Contacts between the two chains:
Residue S42 in chain A interacts with residue R24 in chain B (closest heavy-atom distance 3.8 Å).
Residue V95 in chain A is in contact with residue A10 in chain B (closest heavy-atom distance 3.8 Å).
Residue L120 in chain A is in contact with residue Q15 in chain B (closest heavy-atom distance 3.3 Å).
Residue F23 in chain A is in contact with residue L30 in chain B (closest heavy-atom distance 4.1 Å).
Residue L116 in chain A interacts with residue V11 in chain B (closest heavy-atom distance 3.6 Å).
Residue Q45 in chain A is in contact with residue R24 in chain B (closest heavy-atom distance 3.3 Å).
Residue A92 in chain A interacts with residue T13 in chain B (closest heavy-atom distance 3.7 Å).
Residue G117 in chain A contacts residue Q15 in chain B (closest heavy-atom distance 3.6 Å).
Residue T38 in chain A interacts with residue A23 in chain B (closest heavy-atom distance 3.7 Å).
Residue M113 in chain A is in contact with residue V14 in chain B (closest heavy-atom distance 3.3 Å).
Residue V95 in chain A interacts with residue R7 in chain B (closest heavy-atom distance 3.9 Å).
Residue E124 in chain A contacts residue I22 in chain B (closest heavy-atom distance 3.8 Å).
Residue T48 in chain A contacts residue A16 in chain B (closest heavy-atom distance 3.7 Å).
Residue P47 in chain A is in contact with residue A16 in chain B (closest heavy-atom distance 3.7 Å).
Residue K152 in chain A interacts with residue R28 in chain B (closest heavy-atom distance 2.9 Å).
Residue T48 in chain A contacts residue I12 in chain B (closest heavy-atom distance 3.4 Å).
Residue E118 in chain A contacts residue R19 in chain B (closest heavy-atom distance 3.4 Å).
Residue N46 in chain A interacts with residue Y17 in chain B (closest heavy-atom distance 3.9 Å).
Residue I89 in chain A contacts residue T13 in chain B (closest heavy-atom distance 3.9 Å).
Residue R41 in chain A interacts with residue R19 in chain B (closest heavy-atom distance 3.4 Å).
Residue A92 in chain A is in contact with residue W9 in chain B (closest heavy-atom distance 3.8 Å).
Residue N46 in chain A contacts residue G20 in chain B (closest heavy-atom distance 3.2 Å).
Residue L116 in chain A contacts residue Q15 in chain B (closest heavy-atom distance 2.9 Å).
Residue G44 in chain A contacts residue R24 in chain B (closest heavy-atom distance 3.6 Å).
Residue M149 in chain A contacts residue M21 in chain B (closest heavy-atom distance 3.3 Å).
Residue F93 in chain A contacts residue V14 in chain B (closest heavy-atom distance 3.1 Å).
Residue E124 in chain A contacts residue R19 in chain B (closest heavy-atom distance 4.0 Å).
Residue M148 in chain A is in contact with residue M21 in chain B (closest heavy-atom distance 3.3 Å).
Residue R41 in chain A interacts with residue R24 in chain B (closest heavy-atom distance 2.9 Å).
Residue G117 in chain A contacts residue V11 in chain B (closest heavy-atom distance 3.9 Å).
Residue K152 in chain A contacts residue R24 in chain B (closest heavy-atom distance 3.5 Å).
Residue F96 in chain A is in contact with residue V14 in chain B (closest heavy-atom distance 3.9 Å).
Residue E118 in chain A contacts residue Q15 in chain B (closest heavy-atom distance 2.6 Å).
Residue A151 in chain A interacts with residue R24 in chain B (closest heavy-atom distance 3.4 Å).
Residue E88 in chain A is in contact with residue W9 in chain B (closest heavy-atom distance 3.5 Å).
Residue G117 in chain A interacts with residue I12 in chain B (closest heavy-atom distance 3.6 Å).
Residue E88 in chain A contacts residue T13 in chain B (closest heavy-atom distance 3.8 Å).
Residue A92 in chain A contacts residue A10 in chain B (closest heavy-atom distance 3.5 Å).
Residue K119 in chain A is in contact with residue R19 in chain B (closest heavy-atom distance 4.0 Å).
Residue V95 in chain A interacts with residue H6 in chain B (closest heavy-atom distance 3.5 Å).
Residue S42 in chain A is in contact with residue A23 in chain B (closest heavy-atom distance 4.0 Å).
Residue L22 in chain A interacts with residue H27 in chain B (closest heavy-atom distance 3.7 Å).
Residue R41 in chain A interacts with residue A16 in chain B (closest heavy-atom distance 3.9 Å).
Residue N46 in chain A interacts with residue R24 in chain B (closest heavy-atom distance 3.1 Å).
Residue L22 in chain A contacts residue L30 in chain B (closest heavy-atom distance 3.8 Å).
Residue I89 in chain A contacts residue V14 in chain B (closest heavy-atom distance 3.6 Å).
Residue R41 in chain A is in contact with residue G20 in chain B (closest heavy-atom distance 3.4 Å).
Residue L120 in chain A interacts with residue R19 in chain B (closest heavy-atom distance 3.9 Å).
Residue V112 in chain A is in contact with residue V11 in chain B (closest heavy-atom distance 3.5 Å).
Residue R41 in chain A contacts residue A23 in chain B (closest heavy-atom distance 4.0 Å).
Residue F96 in chain A is in contact with residue A10 in chain B (closest heavy-atom distance 4.0 Å).
Residue S85 in chain A interacts with residue Y17 in chain B (closest heavy-atom distance 3.0 Å).
Residue S42 in chain A interacts with residue H27 in chain B (closest heavy-atom distance 3.1 Å).
Residue M113 in chain A interacts with residue Q15 in chain B (closest heavy-atom distance 3.2 Å).
Residue E88 in chain A interacts with residue Y17 in chain B (closest heavy-atom distance 2.9 Å).
Residue I89 in chain A is in contact with residue Y17 in chain B (closest heavy-atom distance 3.8 Å).
Residue M149 in chain A interacts with residue Y17 in chain B (closest heavy-atom distance 3.9 Å).
Residue M149 in chain A interacts with residue R24 in chain B (closest heavy-atom distance 2.9 Å).
Residue E118 in chain A interacts with residue I12 in chain B (closest heavy-atom distance 3.1 Å).
Residue E127 in chain A contacts residue I22 in chain B (closest heavy-atom distance 4.0 Å).

These two protein chains interact to form a complex.

Sequence of chain B:
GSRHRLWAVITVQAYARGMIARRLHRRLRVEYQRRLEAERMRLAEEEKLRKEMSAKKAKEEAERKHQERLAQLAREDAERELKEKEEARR

Sequence of chain A:
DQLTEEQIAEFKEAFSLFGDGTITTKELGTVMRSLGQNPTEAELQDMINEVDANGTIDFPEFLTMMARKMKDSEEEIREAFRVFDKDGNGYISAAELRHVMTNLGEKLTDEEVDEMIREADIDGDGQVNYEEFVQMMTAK